Sequence of the second protein:
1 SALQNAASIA

Contacts between the two chains:
Residue W73 in the first protein interacts with residue A7 in the second protein (closest heavy-atom distance 4.4 Å).
Residue K146 in the first protein interacts with residue I9 in the second protein (closest heavy-atom distance 3.4 Å).
Residue E9 in the first protein contacts residue L3 in the second protein (closest heavy-atom distance 4.2 Å).
Residue E163 in the first protein is in contact with residue S1 in the second protein (closest heavy-atom distance 2.4 Å).
Residue W147 in the first protein is in contact with residue S8 in the second protein (closest heavy-atom distance 3.0 Å).
Residue Y7 in the first protein contacts residue S1 in the second protein (closest heavy-atom distance 3.5 Å).
Residue M5 in the first protein is in contact with residue S1 in the second protein (closest heavy-atom distance 4.1 Å).
Residue H155 in the first protein is in contact with residue N5 in the second protein (closest heavy-atom distance 3.6 Å).
Residue W73 in the first protein is in contact with residue S8 in the second protein (closest heavy-atom distance 3.5 Å).
Residue Y159 in the first protein interacts with residue S1 in the second protein (closest heavy-atom distance 2.9 Å).
Residue E63 in the first protein interacts with residue A2 in the second protein (closest heavy-atom distance 3.0 Å).
Residue K146 in the first protein interacts with residue A10 in the second protein (closest heavy-atom distance 3.2 Å).
Residue N80 in the first protein is in contact with residue I9 in the second protein (closest heavy-atom distance 4.3 Å).
Residue Y159 in the first protein interacts with residue A2 in the second protein (closest heavy-atom distance 3.9 Å).
Residue L114 in the first protein contacts residue L3 in the second protein (closest heavy-atom distance 4.5 Å).
Residue Q97 in the first protein is in contact with residue L3 in the second protein (closest heavy-atom distance 3.6 Å).
Residue Y156 in the first protein is in contact with residue S8 in the second protein (closest heavy-atom distance 4.2 Å).
Residue Y156 in the first protein is in contact with residue A6 in the second protein (closest heavy-atom distance 2.6 Å).
Residue K66 in the first protein is in contact with residue S1 in the second protein (closest heavy-atom distance 3.0 Å).
Residue H155 in the first protein is in contact with residue Q4 in the second protein (closest heavy-atom distance 2.8 Å).
Residue W73 in the first protein contacts residue N5 in the second protein (closest heavy-atom distance 3.2 Å).
Residue E163 in the first protein interacts with residue A2 in the second protein (closest heavy-atom distance 3.8 Å).
Residue S99 in the first protein contacts residue L3 in the second protein (closest heavy-atom distance 3.5 Å).
Residue S77 in the first protein interacts with residue A10 in the second protein (closest heavy-atom distance 3.2 Å).
Residue H155 in the first protein interacts with residue A6 in the second protein (closest heavy-atom distance 3.2 Å).
Residue Y84 in the first protein contacts residue A10 in the second protein (closest heavy-atom distance 2.8 Å).
Residue Y45 in the first protein interacts with residue A2 in the second protein (closest heavy-atom distance 3.8 Å).
Residue K66 in the first protein interacts with residue A2 in the second protein (closest heavy-atom distance 2.9 Å).
Residue W147 in the first protein contacts residue I9 in the second protein (closest heavy-atom distance 2.5 Å).
Residue N80 in the first protein interacts with residue A10 in the second protein (closest heavy-atom distance 3.3 Å).
Residue L81 in the first protein is in contact with residue A10 in the second protein (closest heavy-atom distance 4.3 Å).
Residue Q70 in the first protein interacts with residue Q4 in the second protein (closest heavy-atom distance 3.8 Å).
Residue K66 in the first protein contacts residue L3 in the second protein (closest heavy-atom distance 4.7 Å).
Residue A152 in the first protein is in contact with residue S8 in the second protein (closest heavy-atom distance 3.8 Å).
Residue V76 in the first protein is in contact with residue I9 in the second protein (closest heavy-atom distance 3.4 Å).
Residue W73 in the first protein interacts with residue A10 in the second protein (closest heavy-atom distance 4.0 Å).
Residue Q70 in the first protein contacts residue N5 in the second protein (closest heavy-atom distance 2.6 Å).
Residue E63 in the first protein is in contact with residue S1 in the second protein (closest heavy-atom distance 2.8 Å).
Residue W167 in the first protein interacts with residue S1 in the second protein (closest heavy-atom distance 3.5 Å).
Residue F116 in the first protein is in contact with residue N5 in the second protein (closest heavy-atom distance 3.8 Å).
Residue Q70 in the first protein contacts residue L3 in the second protein (closest heavy-atom distance 3.2 Å).
Residue W73 in the first protein interacts with residue A6 in the second protein (closest heavy-atom distance 3.1 Å).
Residue T143 in the first protein is in contact with residue A10 in the second protein (closest heavy-atom distance 2.8 Å).
Residue Y156 in the first protein contacts residue Q4 in the second protein (closest heavy-atom distance 4.3 Å).
Residue K146 in the first protein is in contact with residue S8 in the second protein (closest heavy-atom distance 4.3 Å).
Residue W147 in the first protein interacts with residue A10 in the second protein (closest heavy-atom distance 3.9 Å).
Residue Y171 in the first protein contacts residue S1 in the second protein (closest heavy-atom distance 2.8 Å).
Residue K66 in the first protein interacts with residue Q4 in the second protein (closest heavy-atom distance 3.6 Å).
Residue S77 in the first protein is in contact with residue I9 in the second protein (closest heavy-atom distance 3.6 Å).
Residue Y156 in the first protein is in contact with residue N5 in the second protein (closest heavy-atom distance 3.0 Å).
Residue Y7 in the first protein contacts residue A2 in the second protein (closest heavy-atom distance 3.6 Å).
Residue Y156 in the first protein is in contact with residue L3 in the second protein (closest heavy-atom distance 4.1 Å).
Residue Q97 in the first protein interacts with residue N5 in the second protein (closest heavy-atom distance 2.7 Å).
Residue F74 in the first protein is in contact with residue N5 in the second protein (closest heavy-atom distance 4.2 Å).
Residue T143 in the first protein interacts with residue I9 in the second protein (closest heavy-atom distance 4.7 Å).
Residue W73 in the first protein is in contact with residue I9 in the second protein (closest heavy-atom distance 3.3 Å).
Residue Y159 in the first protein interacts with residue L3 in the second protein (closest heavy-atom distance 3.1 Å).
Residue S150 in the first protein interacts with residue S8 in the second protein (closest heavy-atom distance 2.3 Å).
Residue A152 in the first protein interacts with residue A6 in the second protein (closest heavy-atom distance 3.3 Å).
Residue Y59 in the first protein is in contact with residue S1 in the second protein (closest heavy-atom distance 4.4 Å).

Sequence of the first protein:
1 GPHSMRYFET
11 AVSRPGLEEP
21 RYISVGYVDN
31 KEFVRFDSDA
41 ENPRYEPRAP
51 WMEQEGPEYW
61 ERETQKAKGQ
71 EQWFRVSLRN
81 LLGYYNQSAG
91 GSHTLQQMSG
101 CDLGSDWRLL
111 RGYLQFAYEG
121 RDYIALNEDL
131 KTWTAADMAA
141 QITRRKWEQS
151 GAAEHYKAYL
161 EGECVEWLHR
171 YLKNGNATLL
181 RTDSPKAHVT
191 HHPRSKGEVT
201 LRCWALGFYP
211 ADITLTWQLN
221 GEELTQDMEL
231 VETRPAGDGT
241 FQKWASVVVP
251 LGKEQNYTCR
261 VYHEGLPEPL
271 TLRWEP

The following describes two proteins that form a bound complex.